Residue-level contacts at the interface:
Residue E7 in the first protein contacts residue V109 in the second protein (closest heavy-atom distance 3.2 Å).
Residue K15 in the first protein is in contact with residue D61 in the second protein (closest heavy-atom distance 3.6 Å).
Residue F91 in the first protein contacts residue V59 in the second protein (closest heavy-atom distance 4.0 Å).
Residue L12 in the first protein contacts residue F60 in the second protein (closest heavy-atom distance 3.8 Å).
Residue K15 in the first protein is in contact with residue F60 in the second protein (closest heavy-atom distance 3.5 Å).
Residue F8 in the first protein contacts residue G107 in the second protein (closest heavy-atom distance 4.0 Å).
Residue F91 in the first protein interacts with residue G108 in the second protein (closest heavy-atom distance 3.6 Å).
Residue R14 in the first protein contacts residue T62 in the second protein (closest heavy-atom distance 3.1 Å).
Residue F91 in the first protein contacts residue F60 in the second protein (closest heavy-atom distance 3.6 Å).
Residue F8 in the first protein interacts with residue G108 in the second protein (closest heavy-atom distance 3.9 Å).
Residue E7 in the first protein contacts residue T62 in the second protein (closest heavy-atom distance 3.6 Å).
Residue N16 in the first protein contacts residue F60 in the second protein (closest heavy-atom distance 3.7 Å).
Residue T155 in the first protein is in contact with residue Q106 in the second protein (closest heavy-atom distance 3.8 Å).
Residue P4 in the first protein is in contact with residue Q106 in the second protein (closest heavy-atom distance 4.4 Å).
Residue R86 in the first protein contacts residue P58 in the second protein (closest heavy-atom distance 3.0 Å).
Residue G90 in the first protein interacts with residue T36 in the second protein (closest heavy-atom distance 4.3 Å).
Residue G156 in the first protein contacts residue G108 in the second protein (closest heavy-atom distance 4.9 Å).
Residue T155 in the first protein contacts residue G107 in the second protein (closest heavy-atom distance 3.9 Å).
Residue T155 in the first protein interacts with residue N112 in the second protein (closest heavy-atom distance 4.3 Å).
Residue E7 in the first protein interacts with residue K64 in the second protein (closest heavy-atom distance 4.0 Å).
Residue S11 in the first protein interacts with residue F60 in the second protein (closest heavy-atom distance 3.6 Å).
Residue P4 in the first protein contacts residue V109 in the second protein (closest heavy-atom distance 3.5 Å).
Residue S11 in the first protein contacts residue G108 in the second protein (closest heavy-atom distance 4.6 Å).
Residue F91 in the first protein contacts residue S35 in the second protein (closest heavy-atom distance 4.9 Å).
Residue E7 in the first protein contacts residue G111 in the second protein (closest heavy-atom distance 2.8 Å).
Residue G3 in the first protein is in contact with residue G111 in the second protein (closest heavy-atom distance 4.9 Å).
Residue F91 in the first protein interacts with residue G107 in the second protein (closest heavy-atom distance 3.9 Å).
Residue T155 in the first protein is in contact with residue V109 in the second protein (closest heavy-atom distance 3.9 Å).
Residue E7 in the first protein contacts residue G108 in the second protein (closest heavy-atom distance 4.4 Å).
Residue I88 in the first protein contacts residue F60 in the second protein (closest heavy-atom distance 3.7 Å).
Residue G156 in the first protein interacts with residue G107 in the second protein (closest heavy-atom distance 3.3 Å).
Residue P4 in the first protein contacts residue G111 in the second protein (closest heavy-atom distance 3.4 Å).
Residue S11 in the first protein contacts residue T62 in the second protein (closest heavy-atom distance 3.2 Å).
Residue G156 in the first protein contacts residue Q106 in the second protein (closest heavy-atom distance 3.7 Å).
Residue R86 in the first protein interacts with residue V59 in the second protein (closest heavy-atom distance 2.7 Å).
Residue R14 in the first protein contacts residue D61 in the second protein (closest heavy-atom distance 4.2 Å).
Residue F8 in the first protein is in contact with residue V109 in the second protein (closest heavy-atom distance 3.7 Å).
Residue F8 in the first protein contacts residue F60 in the second protein (closest heavy-atom distance 3.9 Å).
Residue D87 in the first protein interacts with residue V59 in the second protein (closest heavy-atom distance 4.0 Å).
Residue T155 in the first protein is in contact with residue G105 in the second protein (closest heavy-atom distance 4.7 Å).
Residue D87 in the first protein contacts residue S35 in the second protein (closest heavy-atom distance 4.8 Å).
Residue I88 in the first protein contacts residue V59 in the second protein (closest heavy-atom distance 5.0 Å).
Residue F91 in the first protein contacts residue T36 in the second protein (closest heavy-atom distance 3.4 Å).
Residue R14 in the first protein contacts residue F60 in the second protein (closest heavy-atom distance 2.8 Å).
Residue E7 in the first protein interacts with residue V110 in the second protein (closest heavy-atom distance 2.7 Å).
Residue R86 in the first protein interacts with residue F60 in the second protein (closest heavy-atom distance 3.8 Å).
Residue R86 in the first protein is in contact with residue D61 in the second protein (closest heavy-atom distance 2.5 Å).
Residue P4 in the first protein is in contact with residue N112 in the second protein (closest heavy-atom distance 3.4 Å).

These two protein chains interact to form a complex.

Sequence of the first protein:
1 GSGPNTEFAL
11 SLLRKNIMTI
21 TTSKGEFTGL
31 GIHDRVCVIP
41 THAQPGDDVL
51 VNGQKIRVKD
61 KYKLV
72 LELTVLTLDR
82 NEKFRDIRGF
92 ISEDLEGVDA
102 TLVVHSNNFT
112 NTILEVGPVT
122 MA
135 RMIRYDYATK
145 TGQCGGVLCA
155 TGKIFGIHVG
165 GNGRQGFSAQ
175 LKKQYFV

Sequence of the second protein:
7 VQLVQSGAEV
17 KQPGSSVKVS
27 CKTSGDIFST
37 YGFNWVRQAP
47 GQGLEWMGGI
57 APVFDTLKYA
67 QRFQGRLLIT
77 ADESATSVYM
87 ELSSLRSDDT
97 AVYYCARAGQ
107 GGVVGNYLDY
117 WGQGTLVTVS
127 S